Sequence of protein 2:
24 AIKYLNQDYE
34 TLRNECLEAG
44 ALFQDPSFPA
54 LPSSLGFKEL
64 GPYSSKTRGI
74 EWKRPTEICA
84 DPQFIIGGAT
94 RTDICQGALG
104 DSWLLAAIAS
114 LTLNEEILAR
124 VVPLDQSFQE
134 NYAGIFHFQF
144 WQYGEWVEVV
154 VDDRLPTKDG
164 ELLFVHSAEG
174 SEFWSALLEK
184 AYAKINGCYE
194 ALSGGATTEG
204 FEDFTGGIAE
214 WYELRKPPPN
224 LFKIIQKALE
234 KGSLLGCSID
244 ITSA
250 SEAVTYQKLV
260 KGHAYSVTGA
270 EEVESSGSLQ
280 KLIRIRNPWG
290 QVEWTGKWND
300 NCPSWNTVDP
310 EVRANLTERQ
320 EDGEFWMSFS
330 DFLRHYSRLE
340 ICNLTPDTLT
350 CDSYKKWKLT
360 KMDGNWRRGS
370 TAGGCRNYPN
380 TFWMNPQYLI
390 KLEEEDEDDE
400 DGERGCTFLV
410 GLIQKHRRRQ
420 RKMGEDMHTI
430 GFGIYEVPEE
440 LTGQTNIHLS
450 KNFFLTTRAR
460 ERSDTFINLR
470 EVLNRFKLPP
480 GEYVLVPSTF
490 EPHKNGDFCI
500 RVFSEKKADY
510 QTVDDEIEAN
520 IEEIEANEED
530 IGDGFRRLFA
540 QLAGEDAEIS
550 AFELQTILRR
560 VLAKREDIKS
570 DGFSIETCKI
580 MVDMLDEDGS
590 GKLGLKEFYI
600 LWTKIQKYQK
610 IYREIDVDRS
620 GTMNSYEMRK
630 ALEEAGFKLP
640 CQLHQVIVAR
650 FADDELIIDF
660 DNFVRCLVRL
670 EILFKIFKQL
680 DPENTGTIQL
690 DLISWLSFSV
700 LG

Residue-level contacts at the interface:
Residue F489 in protein 2 contacts residue S34 in protein 1 (closest heavy-atom distance 3.5 Å).
Residue N376 in protein 2 interacts with residue M32 in protein 1 (closest heavy-atom distance 2.8 Å).
Residue A263 in protein 2 contacts residue L40 in protein 1 (closest heavy-atom distance 3.8 Å).
Residue T464 in protein 2 contacts residue D33 in protein 1 (closest heavy-atom distance 3.6 Å).
Residue G261 in protein 2 interacts with residue T46 in protein 1 (closest heavy-atom distance 3.7 Å).
Residue Q99 in protein 2 interacts with residue P48 in protein 1 (closest heavy-atom distance 3.7 Å).
Residue T455 in protein 2 is in contact with residue V28 in protein 1 (closest heavy-atom distance 3.8 Å).
Residue V259 in protein 2 interacts with residue T46 in protein 1 (closest heavy-atom distance 3.7 Å).
Residue L165 in protein 2 is in contact with residue Y51 in protein 1 (closest heavy-atom distance 3.2 Å).
Residue W601 in protein 2 contacts residue L6 in protein 1 (closest heavy-atom distance 3.7 Å).
Residue K69 in protein 2 is in contact with residue L55 in protein 1 (closest heavy-atom distance 3.1 Å).
Residue K161 in protein 2 is in contact with residue K57 in protein 1 (closest heavy-atom distance 3.4 Å).
Residue L454 in protein 2 interacts with residue V27 in protein 1 (closest heavy-atom distance 3.5 Å).
Residue L537 in protein 2 contacts residue L6 in protein 1 (closest heavy-atom distance 3.6 Å).
Residue L541 in protein 2 interacts with residue L6 in protein 1 (closest heavy-atom distance 3.4 Å).
Residue N467 in protein 2 is in contact with residue L37 in protein 1 (closest heavy-atom distance 3.0 Å).
Residue G197 in protein 2 interacts with residue L40 in protein 1 (closest heavy-atom distance 2.7 Å).
Residue N467 in protein 2 is in contact with residue Y36 in protein 1 (closest heavy-atom distance 3.6 Å).
Residue F465 in protein 2 contacts residue M32 in protein 1 (closest heavy-atom distance 3.3 Å).
Residue R564 in protein 2 contacts residue L10 in protein 1 (closest heavy-atom distance 2.6 Å).
Residue G100 in protein 2 interacts with residue P48 in protein 1 (closest heavy-atom distance 3.4 Å).
Residue T464 in protein 2 is in contact with residue T35 in protein 1 (closest heavy-atom distance 3.3 Å).
Residue G261 in protein 2 is in contact with residue G41 in protein 1 (closest heavy-atom distance 2.9 Å).
Residue L166 in protein 2 contacts residue Y51 in protein 1 (closest heavy-atom distance 3.8 Å).
Residue A101 in protein 2 contacts residue I47 in protein 1 (closest heavy-atom distance 3.5 Å).
Residue V560 in protein 2 interacts with residue L10 in protein 1 (closest heavy-atom distance 3.5 Å).
Residue Q605 in protein 2 contacts residue T9 in protein 1 (closest heavy-atom distance 3.0 Å).
Residue L454 in protein 2 interacts with residue V28 in protein 1 (closest heavy-atom distance 3.1 Å).
Residue D162 in protein 2 contacts residue L54 in protein 1 (closest heavy-atom distance 3.2 Å).
Residue A458 in protein 2 interacts with residue D30 in protein 1 (closest heavy-atom distance 3.4 Å).
Residue F489 in protein 2 interacts with residue D33 in protein 1 (closest heavy-atom distance 3.7 Å).
Residue R375 in protein 2 interacts with residue V28 in protein 1 (closest heavy-atom distance 2.6 Å).
Residue I244 in protein 2 contacts residue E38 in protein 1 (closest heavy-atom distance 3.5 Å).
Residue G261 in protein 2 interacts with residue L40 in protein 1 (closest heavy-atom distance 3.7 Å).
Residue R559 in protein 2 is in contact with residue L3 in protein 1 (closest heavy-atom distance 3.4 Å).
Residue I466 in protein 2 interacts with residue T35 in protein 1 (closest heavy-atom distance 3.5 Å).
Residue H262 in protein 2 is in contact with residue T46 in protein 1 (closest heavy-atom distance 3.0 Å).
Residue R337 in protein 2 contacts residue L40 in protein 1 (closest heavy-atom distance 3.3 Å).
Residue W288 in protein 2 is in contact with residue T46 in protein 1 (closest heavy-atom distance 2.9 Å).
Residue F465 in protein 2 interacts with residue D33 in protein 1 (closest heavy-atom distance 3.3 Å).
Residue K161 in protein 2 contacts residue E56 in protein 1 (closest heavy-atom distance 3.2 Å).
Residue W288 in protein 2 contacts residue P48 in protein 1 (closest heavy-atom distance 3.6 Å).
Residue S241 in protein 2 is in contact with residue L40 in protein 1 (closest heavy-atom distance 3.6 Å).
Residue F489 in protein 2 contacts residue M32 in protein 1 (closest heavy-atom distance 3.1 Å).
Residue K161 in protein 2 contacts residue L54 in protein 1 (closest heavy-atom distance 3.0 Å).
Residue Q608 in protein 2 contacts residue L10 in protein 1 (closest heavy-atom distance 3.5 Å).
Residue G103 in protein 2 interacts with residue G41 in protein 1 (closest heavy-atom distance 3.5 Å).
Residue A252 in protein 2 contacts residue G45 in protein 1 (closest heavy-atom distance 3.6 Å).
Residue W601 in protein 2 contacts residue T9 in protein 1 (closest heavy-atom distance 2.8 Å).
Residue D162 in protein 2 contacts residue K57 in protein 1 (closest heavy-atom distance 3.4 Å).
Residue W288 in protein 2 contacts residue P49 in protein 1 (closest heavy-atom distance 3.5 Å).
Residue D243 in protein 2 contacts residue L37 in protein 1 (closest heavy-atom distance 3.6 Å).
Residue K260 in protein 2 interacts with residue T46 in protein 1 (closest heavy-atom distance 3.2 Å).
Residue F465 in protein 2 interacts with residue S34 in protein 1 (closest heavy-atom distance 3.3 Å).
Residue G198 in protein 2 contacts residue L40 in protein 1 (closest heavy-atom distance 3.1 Å).
Residue F465 in protein 2 contacts residue T35 in protein 1 (closest heavy-atom distance 2.8 Å).
Residue H169 in protein 2 interacts with residue Y51 in protein 1 (closest heavy-atom distance 2.6 Å).
Residue L537 in protein 2 contacts residue D5 in protein 1 (closest heavy-atom distance 3.3 Å).
Residue R457 in protein 2 is in contact with residue L29 in protein 1 (closest heavy-atom distance 3.5 Å).
Residue I466 in protein 2 interacts with residue L37 in protein 1 (closest heavy-atom distance 3.5 Å).

The following describes two proteins that form a bound complex.

Sequence of protein 1:
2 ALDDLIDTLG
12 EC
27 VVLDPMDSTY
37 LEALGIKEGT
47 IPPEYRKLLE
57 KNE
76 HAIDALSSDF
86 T